Sequence of the first protein:
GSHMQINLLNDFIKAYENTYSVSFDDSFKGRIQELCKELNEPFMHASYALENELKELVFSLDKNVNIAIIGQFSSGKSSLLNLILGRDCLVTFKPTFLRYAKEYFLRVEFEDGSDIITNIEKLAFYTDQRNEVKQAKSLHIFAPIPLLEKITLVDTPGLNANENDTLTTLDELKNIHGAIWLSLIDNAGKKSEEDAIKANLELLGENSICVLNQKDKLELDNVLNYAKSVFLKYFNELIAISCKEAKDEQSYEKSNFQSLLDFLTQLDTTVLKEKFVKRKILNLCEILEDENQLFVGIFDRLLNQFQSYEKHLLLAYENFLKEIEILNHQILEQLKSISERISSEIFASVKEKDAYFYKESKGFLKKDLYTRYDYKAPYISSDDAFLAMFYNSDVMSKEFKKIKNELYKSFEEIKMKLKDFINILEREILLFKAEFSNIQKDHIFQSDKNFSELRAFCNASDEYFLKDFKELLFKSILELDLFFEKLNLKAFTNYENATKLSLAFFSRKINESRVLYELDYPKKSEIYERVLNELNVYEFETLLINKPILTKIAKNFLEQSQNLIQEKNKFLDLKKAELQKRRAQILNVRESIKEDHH

Interface contacts:
Residue E45 in the second protein contacts residue K458 in the first protein (closest heavy-atom distance 3.2 Å).
Residue I35 in the second protein interacts with residue F12 in the first protein (closest heavy-atom distance 3.9 Å).
Residue F53 in the second protein is in contact with residue F12 in the first protein (closest heavy-atom distance 3.9 Å).
Residue L386 in the second protein interacts with residue K14 in the first protein (closest heavy-atom distance 4.2 Å).
Residue A31 in the second protein interacts with residue Q5 in the first protein (closest heavy-atom distance 3.7 Å).
Residue E32 in the second protein contacts residue L8 in the first protein (closest heavy-atom distance 4.0 Å).
Residue Y47 in the second protein contacts residue Y20 in the first protein (closest heavy-atom distance 4.3 Å).
Residue L346 in the second protein interacts with residue H3 in the first protein (closest heavy-atom distance 4.2 Å).
Residue L50 in the second protein is in contact with residue A15 in the first protein (closest heavy-atom distance 4.2 Å).
Residue N347 in the second protein contacts residue H3 in the first protein (closest heavy-atom distance 3.8 Å).
Residue L390 in the second protein contacts residue I6 in the first protein (closest heavy-atom distance 4.1 Å).
Residue A31 in the second protein is in contact with residue L9 in the first protein (closest heavy-atom distance 3.6 Å).
Residue K352 in the second protein is in contact with residue S2 in the first protein (closest heavy-atom distance 3.4 Å).
Residue I96 in the second protein contacts residue I6 in the first protein (closest heavy-atom distance 4.2 Å).
Residue S351 in the second protein contacts residue S2 in the first protein (closest heavy-atom distance 3.1 Å).
Residue I96 in the second protein contacts residue L9 in the first protein (closest heavy-atom distance 3.7 Å).
Residue A31 in the second protein interacts with residue L8 in the first protein (closest heavy-atom distance 4.0 Å).
Residue S348 in the second protein is in contact with residue H3 in the first protein (closest heavy-atom distance 3.5 Å).
Residue L50 in the second protein is in contact with residue Y20 in the first protein (closest heavy-atom distance 3.5 Å).
Residue I100 in the second protein interacts with residue Y16 in the first protein (closest heavy-atom distance 3.5 Å).
Residue Y47 in the second protein interacts with residue F12 in the first protein (closest heavy-atom distance 3.8 Å).
Residue L49 in the second protein interacts with residue Y20 in the first protein (closest heavy-atom distance 3.3 Å).
Residue L390 in the second protein is in contact with residue H3 in the first protein (closest heavy-atom distance 3.3 Å).
Residue R46 in the second protein contacts residue Y16 in the first protein (closest heavy-atom distance 3.5 Å).
Residue L386 in the second protein is in contact with residue I13 in the first protein (closest heavy-atom distance 4.1 Å).
Residue E45 in the second protein contacts residue F43 in the first protein (closest heavy-atom distance 4.1 Å).
Residue I96 in the second protein is in contact with residue N10 in the first protein (closest heavy-atom distance 4.5 Å).
Residue D29 in the second protein interacts with residue Q5 in the first protein (closest heavy-atom distance 3.2 Å).
Residue L386 in the second protein interacts with residue N10 in the first protein (closest heavy-atom distance 3.3 Å).
Residue S351 in the second protein contacts residue H3 in the first protein (closest heavy-atom distance 4.2 Å).
Residue L97 in the second protein interacts with residue I13 in the first protein (closest heavy-atom distance 4.4 Å).
Residue T30 in the second protein is in contact with residue Q5 in the first protein (closest heavy-atom distance 3.6 Å).
Residue I96 in the second protein contacts residue I13 in the first protein (closest heavy-atom distance 3.6 Å).
Residue L49 in the second protein interacts with residue P42 in the first protein (closest heavy-atom distance 3.5 Å).
Residue E437 in the second protein interacts with residue G1 in the first protein (closest heavy-atom distance 3.5 Å).
Residue N11 in the second protein is in contact with residue L590 in the first protein (closest heavy-atom distance 4.3 Å).
Residue A93 in the second protein interacts with residue L9 in the first protein (closest heavy-atom distance 3.6 Å).
Residue R46 in the second protein contacts residue P42 in the first protein (closest heavy-atom distance 3.5 Å).
Residue N389 in the second protein contacts residue N10 in the first protein (closest heavy-atom distance 3.5 Å).
Residue K393 in the second protein is in contact with residue H3 in the first protein (closest heavy-atom distance 3.2 Å).
Residue N389 in the second protein is in contact with residue I6 in the first protein (closest heavy-atom distance 3.5 Å).
Residue D29 in the second protein contacts residue L8 in the first protein (closest heavy-atom distance 4.3 Å).
Residue L50 in the second protein is in contact with residue T19 in the first protein (closest heavy-atom distance 3.6 Å).
Residue L97 in the second protein interacts with residue L9 in the first protein (closest heavy-atom distance 3.9 Å).
Residue S351 in the second protein is in contact with residue G1 in the first protein (closest heavy-atom distance 3.6 Å).
Residue L50 in the second protein interacts with residue Y16 in the first protein (closest heavy-atom distance 4.2 Å).
Residue E45 in the second protein interacts with residue H45 in the first protein (closest heavy-atom distance 3.4 Å).
Residue L345 in the second protein contacts residue H3 in the first protein (closest heavy-atom distance 3.0 Å).
Residue K99 in the second protein interacts with residue E17 in the first protein (closest heavy-atom distance 3.6 Å).
Residue Y47 in the second protein interacts with residue Y16 in the first protein (closest heavy-atom distance 3.5 Å).
Residue R46 in the second protein interacts with residue Y20 in the first protein (closest heavy-atom distance 2.3 Å).
Residue I100 in the second protein is in contact with residue I13 in the first protein (closest heavy-atom distance 3.5 Å).
Residue K393 in the second protein contacts residue I6 in the first protein (closest heavy-atom distance 3.8 Å).
Residue L50 in the second protein contacts residue F12 in the first protein (closest heavy-atom distance 3.8 Å).
Residue E45 in the second protein contacts residue Y20 in the first protein (closest heavy-atom distance 4.4 Å).
Residue I35 in the second protein interacts with residue L9 in the first protein (closest heavy-atom distance 3.7 Å).
Residue K99 in the second protein contacts residue I13 in the first protein (closest heavy-atom distance 3.7 Å).
Residue N43 in the second protein contacts residue Y16 in the first protein (closest heavy-atom distance 4.3 Å).
Residue I100 in the second protein interacts with residue F12 in the first protein (closest heavy-atom distance 3.7 Å).
Residue E52 in the second protein interacts with residue A15 in the first protein (closest heavy-atom distance 3.5 Å).

Sequence of the second protein:
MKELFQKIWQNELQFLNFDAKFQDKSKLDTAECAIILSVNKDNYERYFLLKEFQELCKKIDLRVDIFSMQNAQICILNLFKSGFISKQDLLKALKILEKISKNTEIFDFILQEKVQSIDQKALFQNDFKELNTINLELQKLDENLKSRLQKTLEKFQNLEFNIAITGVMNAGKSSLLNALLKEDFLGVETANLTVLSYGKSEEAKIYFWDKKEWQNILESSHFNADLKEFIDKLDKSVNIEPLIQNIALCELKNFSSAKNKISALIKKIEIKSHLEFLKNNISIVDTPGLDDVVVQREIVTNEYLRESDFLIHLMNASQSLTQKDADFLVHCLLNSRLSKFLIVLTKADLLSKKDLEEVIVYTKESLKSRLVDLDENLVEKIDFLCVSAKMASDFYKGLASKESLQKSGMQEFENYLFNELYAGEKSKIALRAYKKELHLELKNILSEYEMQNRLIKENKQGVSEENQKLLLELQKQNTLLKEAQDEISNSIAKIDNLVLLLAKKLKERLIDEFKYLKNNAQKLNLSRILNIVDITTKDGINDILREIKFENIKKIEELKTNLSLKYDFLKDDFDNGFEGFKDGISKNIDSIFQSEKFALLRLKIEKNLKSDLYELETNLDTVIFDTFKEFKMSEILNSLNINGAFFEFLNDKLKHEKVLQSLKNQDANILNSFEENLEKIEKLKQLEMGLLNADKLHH

This data describes a binding interaction between two proteins.